Interface contacts:
Residue R78 in protein 2 interacts with residue N27 in protein 1 (closest heavy-atom distance 3.4 Å).
Residue I251 in protein 2 is in contact with residue G31 in protein 1 (closest heavy-atom distance 4.1 Å).
Residue N256 in protein 2 interacts with residue Y52 in protein 1 (closest heavy-atom distance 4.0 Å).
Residue Q62 in protein 2 is in contact with residue E38 in protein 1 (closest heavy-atom distance 3.7 Å).
Residue N256 in protein 2 is in contact with residue F33 in protein 1 (closest heavy-atom distance 3.5 Å).
Residue Q249 in protein 2 is in contact with residue H81 in protein 1 (closest heavy-atom distance 3.3 Å).
Residue N250 in protein 2 contacts residue G32 in protein 1 (closest heavy-atom distance 3.8 Å).
Residue Q253 in protein 2 contacts residue F33 in protein 1 (closest heavy-atom distance 3.8 Å).
Residue N81 in protein 2 contacts residue G31 in protein 1 (closest heavy-atom distance 3.3 Å).
Residue N111 in protein 2 interacts with residue F30 in protein 1 (closest heavy-atom distance 3.6 Å).
Residue A112 in protein 2 contacts residue Y52 in protein 1 (closest heavy-atom distance 3.6 Å).
Residue A113 in protein 2 interacts with residue Y36 in protein 1 (closest heavy-atom distance 3.5 Å).
Residue R24 in protein 2 interacts with residue E50 in protein 1 (closest heavy-atom distance 2.8 Å).
Residue V108 in protein 2 interacts with residue F33 in protein 1 (closest heavy-atom distance 3.5 Å).
Residue K71 in protein 2 contacts residue G32 in protein 1 (closest heavy-atom distance 4.0 Å).
Residue N250 in protein 2 interacts with residue E34 in protein 1 (closest heavy-atom distance 3.4 Å).
Residue L115 in protein 2 contacts residue E50 in protein 1 (closest heavy-atom distance 4.3 Å).
Residue R58 in protein 2 contacts residue E38 in protein 1 (closest heavy-atom distance 3.1 Å).
Residue G110 in protein 2 interacts with residue G32 in protein 1 (closest heavy-atom distance 2.9 Å).
Residue V109 in protein 2 contacts residue G32 in protein 1 (closest heavy-atom distance 4.2 Å).
Residue T246 in protein 2 contacts residue A83 in protein 1 (closest heavy-atom distance 4.1 Å).
Residue N111 in protein 2 is in contact with residue Y36 in protein 1 (closest heavy-atom distance 2.6 Å).
Residue D116 in protein 2 is in contact with residue E50 in protein 1 (closest heavy-atom distance 4.5 Å).
Residue G110 in protein 2 interacts with residue E34 in protein 1 (closest heavy-atom distance 3.6 Å).
Residue I251 in protein 2 interacts with residue F33 in protein 1 (closest heavy-atom distance 3.5 Å).
Residue A112 in protein 2 interacts with residue E34 in protein 1 (closest heavy-atom distance 2.9 Å).
Residue K247 in protein 2 contacts residue S80 in protein 1 (closest heavy-atom distance 3.9 Å).
Residue A113 in protein 2 contacts residue F35 in protein 1 (closest heavy-atom distance 3.6 Å).
Residue G110 in protein 2 is in contact with residue F30 in protein 1 (closest heavy-atom distance 3.3 Å).
Residue V109 in protein 2 contacts residue F30 in protein 1 (closest heavy-atom distance 4.2 Å).
Residue Q62 in protein 2 contacts residue W76 in protein 1 (closest heavy-atom distance 3.4 Å).
Residue K71 in protein 2 is in contact with residue G31 in protein 1 (closest heavy-atom distance 3.7 Å).
Residue A112 in protein 2 interacts with residue A47 in protein 1 (closest heavy-atom distance 4.4 Å).
Residue K119 in protein 2 is in contact with residue E50 in protein 1 (closest heavy-atom distance 3.6 Å).
Residue A112 in protein 2 is in contact with residue A51 in protein 1 (closest heavy-atom distance 3.7 Å).
Residue K247 in protein 2 contacts residue E82 in protein 1 (closest heavy-atom distance 3.7 Å).
Residue L115 in protein 2 is in contact with residue F33 in protein 1 (closest heavy-atom distance 3.6 Å).
Residue I251 in protein 2 interacts with residue G32 in protein 1 (closest heavy-atom distance 3.3 Å).
Residue Q249 in protein 2 interacts with residue Y52 in protein 1 (closest heavy-atom distance 3.6 Å).
Residue N250 in protein 2 contacts residue Y52 in protein 1 (closest heavy-atom distance 4.5 Å).
Residue K28 in protein 2 is in contact with residue S46 in protein 1 (closest heavy-atom distance 4.2 Å).
Residue V109 in protein 2 contacts residue G31 in protein 1 (closest heavy-atom distance 3.3 Å).
Residue Q249 in protein 2 contacts residue F33 in protein 1 (closest heavy-atom distance 3.0 Å).
Residue N111 in protein 2 interacts with residue F35 in protein 1 (closest heavy-atom distance 3.6 Å).
Residue T246 in protein 2 contacts residue E82 in protein 1 (closest heavy-atom distance 3.5 Å).
Residue A112 in protein 2 interacts with residue F35 in protein 1 (closest heavy-atom distance 4.0 Å).
Residue A112 in protein 2 interacts with residue F33 in protein 1 (closest heavy-atom distance 3.6 Å).
Residue G110 in protein 2 interacts with residue F33 in protein 1 (closest heavy-atom distance 3.4 Å).
Residue K247 in protein 2 contacts residue H81 in protein 1 (closest heavy-atom distance 3.3 Å).
Residue K28 in protein 2 interacts with residue D44 in protein 1 (closest heavy-atom distance 4.0 Å).
Residue N256 in protein 2 contacts residue A51 in protein 1 (closest heavy-atom distance 4.1 Å).
Residue S252 in protein 2 interacts with residue F33 in protein 1 (closest heavy-atom distance 3.5 Å).
Residue N250 in protein 2 is in contact with residue S80 in protein 1 (closest heavy-atom distance 4.2 Å).
Residue N111 in protein 2 is in contact with residue E34 in protein 1 (closest heavy-atom distance 3.3 Å).
Residue R78 in protein 2 contacts residue D29 in protein 1 (closest heavy-atom distance 3.2 Å).
Residue Q62 in protein 2 is in contact with residue F30 in protein 1 (closest heavy-atom distance 4.1 Å).
Residue K71 in protein 2 contacts residue D29 in protein 1 (closest heavy-atom distance 3.0 Å).
Residue L115 in protein 2 contacts residue A51 in protein 1 (closest heavy-atom distance 3.7 Å).
Residue A113 in protein 2 contacts residue A47 in protein 1 (closest heavy-atom distance 4.4 Å).
Residue N250 in protein 2 interacts with residue F33 in protein 1 (closest heavy-atom distance 3.7 Å).

Sequence of protein 1:
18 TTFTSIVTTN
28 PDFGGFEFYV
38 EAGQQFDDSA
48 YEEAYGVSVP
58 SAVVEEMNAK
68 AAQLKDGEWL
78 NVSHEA

This data describes a binding interaction between two proteins.

Sequence of protein 2:
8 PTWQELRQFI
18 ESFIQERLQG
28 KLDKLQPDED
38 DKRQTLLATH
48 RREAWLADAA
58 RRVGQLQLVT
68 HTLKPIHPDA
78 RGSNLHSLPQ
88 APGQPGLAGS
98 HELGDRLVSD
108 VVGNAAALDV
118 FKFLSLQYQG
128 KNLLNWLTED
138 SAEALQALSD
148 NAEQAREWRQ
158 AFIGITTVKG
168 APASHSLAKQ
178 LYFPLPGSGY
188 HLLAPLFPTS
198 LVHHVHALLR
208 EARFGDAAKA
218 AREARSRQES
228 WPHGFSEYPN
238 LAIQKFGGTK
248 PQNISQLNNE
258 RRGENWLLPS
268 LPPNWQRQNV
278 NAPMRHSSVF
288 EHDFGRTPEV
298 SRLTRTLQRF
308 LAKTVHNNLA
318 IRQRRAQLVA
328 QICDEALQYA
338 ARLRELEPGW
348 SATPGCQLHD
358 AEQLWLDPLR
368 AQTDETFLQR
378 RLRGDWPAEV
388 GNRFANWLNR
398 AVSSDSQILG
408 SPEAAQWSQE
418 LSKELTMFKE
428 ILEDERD